Sequence of protein 1:
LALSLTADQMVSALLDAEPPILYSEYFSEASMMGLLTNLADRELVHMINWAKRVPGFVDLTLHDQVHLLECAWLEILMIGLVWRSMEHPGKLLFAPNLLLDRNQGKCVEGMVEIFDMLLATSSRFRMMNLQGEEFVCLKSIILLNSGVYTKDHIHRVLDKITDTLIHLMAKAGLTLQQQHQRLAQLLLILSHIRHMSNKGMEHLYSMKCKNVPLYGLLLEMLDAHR

Sequence of protein 2:
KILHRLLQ

The following describes two proteins that form a bound complex.

Contacts between the two chains:
Residue M250 in protein 1 contacts residue L5 in protein 2 (closest heavy-atom distance 4.1 Å).
Residue E249 in protein 1 is in contact with residue K3 in protein 2 (closest heavy-atom distance 3.6 Å).
Residue G245 in protein 1 contacts residue I4 in protein 2 (closest heavy-atom distance 3.5 Å).
Residue L246 in protein 1 is in contact with residue L8 in protein 2 (closest heavy-atom distance 3.9 Å).
Residue N66 in protein 1 interacts with residue L8 in protein 2 (closest heavy-atom distance 4.8 Å).
Residue K69 in protein 1 is in contact with residue Q10 in protein 2 (closest heavy-atom distance 3.7 Å).
Residue L79 in protein 1 interacts with residue H6 in protein 2 (closest heavy-atom distance 4.8 Å).
Residue L86 in protein 1 contacts residue L5 in protein 2 (closest heavy-atom distance 4.2 Å).
Residue K69 in protein 1 is in contact with residue L9 in protein 2 (closest heavy-atom distance 3.4 Å).
Residue L246 in protein 1 is in contact with residue L5 in protein 2 (closest heavy-atom distance 4.2 Å).
Residue K69 in protein 1 is in contact with residue L8 in protein 2 (closest heavy-atom distance 2.7 Å).
Residue H80 in protein 1 is in contact with residue H6 in protein 2 (closest heavy-atom distance 3.8 Å).
Residue L79 in protein 1 contacts residue Q10 in protein 2 (closest heavy-atom distance 4.4 Å).
Residue Q82 in protein 1 contacts residue L9 in protein 2 (closest heavy-atom distance 3.6 Å).
Residue E249 in protein 1 contacts residue I4 in protein 2 (closest heavy-atom distance 2.8 Å).
Residue F74 in protein 1 contacts residue L9 in protein 2 (closest heavy-atom distance 4.2 Å).
Residue E249 in protein 1 is in contact with residue L5 in protein 2 (closest heavy-atom distance 3.4 Å).
Residue V83 in protein 1 contacts residue H6 in protein 2 (closest heavy-atom distance 4.2 Å).
Residue L246 in protein 1 contacts residue I4 in protein 2 (closest heavy-atom distance 3.5 Å).
Residue V83 in protein 1 contacts residue L9 in protein 2 (closest heavy-atom distance 3.7 Å).
Residue V83 in protein 1 is in contact with residue L5 in protein 2 (closest heavy-atom distance 3.9 Å).
Residue L86 in protein 1 contacts residue L9 in protein 2 (closest heavy-atom distance 3.9 Å).
Residue I65 in protein 1 interacts with residue L9 in protein 2 (closest heavy-atom distance 3.9 Å).
Residue I65 in protein 1 interacts with residue L5 in protein 2 (closest heavy-atom distance 3.6 Å).
Residue V62 in protein 1 is in contact with residue L8 in protein 2 (closest heavy-atom distance 4.2 Å).
Residue E87 in protein 1 contacts residue L5 in protein 2 (closest heavy-atom distance 3.9 Å).
Residue L79 in protein 1 contacts residue L9 in protein 2 (closest heavy-atom distance 3.8 Å).
Residue I65 in protein 1 interacts with residue L8 in protein 2 (closest heavy-atom distance 3.6 Å).